Sequence of protein 1:
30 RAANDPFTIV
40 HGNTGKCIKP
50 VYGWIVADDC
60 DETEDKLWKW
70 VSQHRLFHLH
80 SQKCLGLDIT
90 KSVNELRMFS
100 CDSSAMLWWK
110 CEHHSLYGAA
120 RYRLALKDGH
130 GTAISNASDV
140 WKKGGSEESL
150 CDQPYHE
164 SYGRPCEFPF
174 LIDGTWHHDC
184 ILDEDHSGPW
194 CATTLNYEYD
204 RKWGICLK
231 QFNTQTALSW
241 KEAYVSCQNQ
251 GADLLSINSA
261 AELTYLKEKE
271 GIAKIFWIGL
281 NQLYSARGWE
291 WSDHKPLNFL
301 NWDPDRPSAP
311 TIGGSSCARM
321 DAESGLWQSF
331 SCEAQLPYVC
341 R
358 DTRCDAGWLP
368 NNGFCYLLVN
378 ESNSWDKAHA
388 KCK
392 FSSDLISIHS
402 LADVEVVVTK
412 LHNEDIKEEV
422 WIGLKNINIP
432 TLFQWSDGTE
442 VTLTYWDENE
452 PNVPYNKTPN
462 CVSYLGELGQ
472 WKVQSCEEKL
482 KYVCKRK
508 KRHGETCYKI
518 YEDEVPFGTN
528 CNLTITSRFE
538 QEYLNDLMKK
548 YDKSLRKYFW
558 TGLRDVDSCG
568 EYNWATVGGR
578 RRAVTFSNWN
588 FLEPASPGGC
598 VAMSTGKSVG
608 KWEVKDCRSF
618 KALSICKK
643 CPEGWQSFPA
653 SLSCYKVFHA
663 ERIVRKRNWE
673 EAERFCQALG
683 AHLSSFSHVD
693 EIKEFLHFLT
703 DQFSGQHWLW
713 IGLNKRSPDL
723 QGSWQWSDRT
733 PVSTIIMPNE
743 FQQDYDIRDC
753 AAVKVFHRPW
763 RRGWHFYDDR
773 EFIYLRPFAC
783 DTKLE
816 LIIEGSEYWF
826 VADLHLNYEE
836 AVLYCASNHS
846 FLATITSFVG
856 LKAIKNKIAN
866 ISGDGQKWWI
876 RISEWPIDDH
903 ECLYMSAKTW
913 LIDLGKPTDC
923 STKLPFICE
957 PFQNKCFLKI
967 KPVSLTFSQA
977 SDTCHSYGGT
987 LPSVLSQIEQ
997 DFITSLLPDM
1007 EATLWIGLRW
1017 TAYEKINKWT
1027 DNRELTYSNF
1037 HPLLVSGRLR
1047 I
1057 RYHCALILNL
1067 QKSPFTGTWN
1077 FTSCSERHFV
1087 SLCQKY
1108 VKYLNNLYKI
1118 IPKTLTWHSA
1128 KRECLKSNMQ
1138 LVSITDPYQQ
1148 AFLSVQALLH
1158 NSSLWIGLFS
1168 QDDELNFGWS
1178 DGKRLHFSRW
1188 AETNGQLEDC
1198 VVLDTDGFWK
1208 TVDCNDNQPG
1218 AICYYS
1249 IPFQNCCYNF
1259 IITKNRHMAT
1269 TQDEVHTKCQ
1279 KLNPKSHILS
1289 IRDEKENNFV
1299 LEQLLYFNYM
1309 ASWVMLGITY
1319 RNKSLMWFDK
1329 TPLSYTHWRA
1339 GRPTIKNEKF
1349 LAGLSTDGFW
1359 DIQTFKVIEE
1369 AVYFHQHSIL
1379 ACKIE

This data describes a binding interaction between two proteins.

Sequence of protein 2:
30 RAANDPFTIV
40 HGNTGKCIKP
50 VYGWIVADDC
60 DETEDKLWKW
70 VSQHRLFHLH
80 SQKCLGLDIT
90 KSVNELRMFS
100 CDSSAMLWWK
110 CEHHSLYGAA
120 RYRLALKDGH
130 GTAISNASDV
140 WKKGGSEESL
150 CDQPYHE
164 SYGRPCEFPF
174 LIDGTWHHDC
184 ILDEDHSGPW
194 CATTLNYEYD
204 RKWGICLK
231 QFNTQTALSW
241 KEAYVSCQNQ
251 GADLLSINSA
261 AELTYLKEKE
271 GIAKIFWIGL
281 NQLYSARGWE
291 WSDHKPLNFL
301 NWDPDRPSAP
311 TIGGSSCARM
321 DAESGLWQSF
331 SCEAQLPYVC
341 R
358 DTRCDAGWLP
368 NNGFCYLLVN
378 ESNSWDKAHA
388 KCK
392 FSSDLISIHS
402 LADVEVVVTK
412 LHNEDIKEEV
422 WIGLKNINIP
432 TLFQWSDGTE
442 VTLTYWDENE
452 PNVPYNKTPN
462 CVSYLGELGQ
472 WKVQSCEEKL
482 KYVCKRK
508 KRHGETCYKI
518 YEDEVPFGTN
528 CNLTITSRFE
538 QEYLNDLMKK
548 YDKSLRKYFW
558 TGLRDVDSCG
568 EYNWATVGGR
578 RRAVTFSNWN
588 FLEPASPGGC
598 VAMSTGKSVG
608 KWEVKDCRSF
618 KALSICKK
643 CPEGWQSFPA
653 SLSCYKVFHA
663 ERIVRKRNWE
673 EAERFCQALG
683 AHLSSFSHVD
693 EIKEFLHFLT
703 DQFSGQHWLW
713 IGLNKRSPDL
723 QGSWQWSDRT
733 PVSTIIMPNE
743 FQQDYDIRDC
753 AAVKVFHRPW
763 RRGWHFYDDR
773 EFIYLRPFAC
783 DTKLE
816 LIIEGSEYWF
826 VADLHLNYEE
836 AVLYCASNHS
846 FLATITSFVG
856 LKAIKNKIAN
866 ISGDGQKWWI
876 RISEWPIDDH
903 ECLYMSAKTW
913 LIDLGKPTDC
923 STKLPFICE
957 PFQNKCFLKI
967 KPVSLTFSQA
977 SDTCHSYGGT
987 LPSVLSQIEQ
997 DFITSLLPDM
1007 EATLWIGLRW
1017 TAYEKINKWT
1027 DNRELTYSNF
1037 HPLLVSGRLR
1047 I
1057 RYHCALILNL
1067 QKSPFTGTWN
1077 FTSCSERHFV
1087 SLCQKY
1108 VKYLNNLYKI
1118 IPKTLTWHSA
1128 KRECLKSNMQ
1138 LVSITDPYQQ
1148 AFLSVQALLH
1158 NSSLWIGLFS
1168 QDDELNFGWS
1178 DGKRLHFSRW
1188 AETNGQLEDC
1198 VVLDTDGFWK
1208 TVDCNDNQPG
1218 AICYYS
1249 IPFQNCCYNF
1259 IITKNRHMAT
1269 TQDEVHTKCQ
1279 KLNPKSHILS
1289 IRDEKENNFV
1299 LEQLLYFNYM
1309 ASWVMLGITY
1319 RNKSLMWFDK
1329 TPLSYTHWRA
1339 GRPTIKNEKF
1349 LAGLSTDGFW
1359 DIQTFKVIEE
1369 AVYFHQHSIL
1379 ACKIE

Residue-level contacts at the interface:
Residue R167 in protein 2 interacts with residue G313 in protein 1 (closest heavy-atom distance 3.1 Å).
Residue K205 in protein 2 is in contact with residue A309 in protein 1 (closest heavy-atom distance 3.4 Å).
Residue A119 in protein 2 is in contact with residue S593 in protein 1 (closest heavy-atom distance 3.8 Å).
Residue N1112 in protein 2 is in contact with residue H129 in protein 1 (closest heavy-atom distance 2.9 Å).
Residue W586 in protein 2 interacts with residue M105 in protein 1 (closest heavy-atom distance 3.4 Å).
Residue Q335 in protein 2 is in contact with residue S331 in protein 1 (closest heavy-atom distance 3.4 Å).
Residue I88 in protein 2 contacts residue E568 in protein 1 (closest heavy-atom distance 3.7 Å).
Residue K1109 in protein 2 is in contact with residue E94 in protein 1 (closest heavy-atom distance 2.9 Å).
Residue E568 in protein 2 contacts residue Y121 in protein 1 (closest heavy-atom distance 3.8 Å).
Residue E333 in protein 2 interacts with residue E333 in protein 1 (closest heavy-atom distance 3.1 Å).
Residue L589 in protein 2 interacts with residue W107 in protein 1 (closest heavy-atom distance 3.5 Å).
Residue S584 in protein 2 interacts with residue M105 in protein 1 (closest heavy-atom distance 3.6 Å).
Residue Q72 in protein 2 is in contact with residue F588 in protein 1 (closest heavy-atom distance 3.2 Å).
Residue P591 in protein 2 interacts with residue A118 in protein 1 (closest heavy-atom distance 3.0 Å).
Residue L589 in protein 2 contacts residue K109 in protein 1 (closest heavy-atom distance 3.4 Å).
Residue P591 in protein 2 is in contact with residue W107 in protein 1 (closest heavy-atom distance 3.2 Å).
Residue I88 in protein 2 contacts residue G567 in protein 1 (closest heavy-atom distance 3.3 Å).
Residue Q335 in protein 2 interacts with residue G314 in protein 1 (closest heavy-atom distance 3.2 Å).
Residue R120 in protein 2 is in contact with residue P594 in protein 1 (closest heavy-atom distance 3.8 Å).
Residue G314 in protein 2 is in contact with residue Q335 in protein 1 (closest heavy-atom distance 2.9 Å).
Residue K205 in protein 2 is in contact with residue I312 in protein 1 (closest heavy-atom distance 3.1 Å).
Residue P594 in protein 2 is in contact with residue R120 in protein 1 (closest heavy-atom distance 3.7 Å).
Residue W107 in protein 2 is in contact with residue P591 in protein 1 (closest heavy-atom distance 3.1 Å).
Residue S1134 in protein 2 interacts with residue Y51 in protein 1 (closest heavy-atom distance 2.5 Å).
Residue F588 in protein 2 interacts with residue W107 in protein 1 (closest heavy-atom distance 3.1 Å).
Residue T197 in protein 2 contacts residue I312 in protein 1 (closest heavy-atom distance 3.6 Å).
Residue T196 in protein 2 interacts with residue I312 in protein 1 (closest heavy-atom distance 3.3 Å).
Residue W107 in protein 2 interacts with residue L589 in protein 1 (closest heavy-atom distance 3.5 Å).
Residue V55 in protein 2 interacts with residue Y1222 in protein 1 (closest heavy-atom distance 3.6 Å).
Residue R167 in protein 2 interacts with residue G314 in protein 1 (closest heavy-atom distance 2.8 Å).
Residue Y51 in protein 2 is in contact with residue S1134 in protein 1 (closest heavy-atom distance 2.7 Å).
Residue Y121 in protein 2 interacts with residue G567 in protein 1 (closest heavy-atom distance 2.8 Å).
Residue G567 in protein 2 interacts with residue Y121 in protein 1 (closest heavy-atom distance 2.9 Å).
Residue F330 in protein 2 contacts residue A334 in protein 1 (closest heavy-atom distance 3.7 Å).
Residue K109 in protein 2 is in contact with residue L589 in protein 1 (closest heavy-atom distance 3.6 Å).
Residue W53 in protein 2 is in contact with residue K1109 in protein 1 (closest heavy-atom distance 3.3 Å).
Residue H129 in protein 2 contacts residue K1109 in protein 1 (closest heavy-atom distance 3.9 Å).
Residue K473 in protein 2 interacts with residue Y202 in protein 1 (closest heavy-atom distance 2.8 Å).
Residue Y165 in protein 2 is in contact with residue G313 in protein 1 (closest heavy-atom distance 3.9 Å).
Residue K1109 in protein 2 contacts residue W53 in protein 1 (closest heavy-atom distance 3.3 Å).
Residue Y51 in protein 2 is in contact with residue M1136 in protein 1 (closest heavy-atom distance 3.5 Å).
Residue I312 in protein 2 contacts residue R167 in protein 1 (closest heavy-atom distance 3.7 Å).
Residue V50 in protein 2 interacts with residue L1114 in protein 1 (closest heavy-atom distance 3.6 Å).
Residue A119 in protein 2 interacts with residue Y569 in protein 1 (closest heavy-atom distance 3.3 Å).
Residue F588 in protein 2 interacts with residue Q72 in protein 1 (closest heavy-atom distance 3.6 Å).
Residue G313 in protein 2 contacts residue R167 in protein 1 (closest heavy-atom distance 2.6 Å).
Residue A118 in protein 2 is in contact with residue P591 in protein 1 (closest heavy-atom distance 2.9 Å).
Residue K205 in protein 2 interacts with residue G313 in protein 1 (closest heavy-atom distance 3.8 Å).
Residue Y569 in protein 2 is in contact with residue A119 in protein 1 (closest heavy-atom distance 4.0 Å).
Residue I88 in protein 2 is in contact with residue Y569 in protein 1 (closest heavy-atom distance 3.5 Å).
Residue G313 in protein 2 interacts with residue Y165 in protein 1 (closest heavy-atom distance 3.6 Å).
Residue Y569 in protein 2 is in contact with residue I88 in protein 1 (closest heavy-atom distance 3.8 Å).
Residue Y202 in protein 2 is in contact with residue K473 in protein 1 (closest heavy-atom distance 3.5 Å).
Residue G314 in protein 2 contacts residue R167 in protein 1 (closest heavy-atom distance 3.4 Å).
Residue Y1222 in protein 2 is in contact with residue V55 in protein 1 (closest heavy-atom distance 3.6 Å).
Residue W107 in protein 2 contacts residue F588 in protein 1 (closest heavy-atom distance 3.3 Å).
Residue P591 in protein 2 interacts with residue A119 in protein 1 (closest heavy-atom distance 3.6 Å).
Residue I312 in protein 2 interacts with residue T197 in protein 1 (closest heavy-atom distance 3.8 Å).
Residue I312 in protein 2 interacts with residue T196 in protein 1 (closest heavy-atom distance 3.2 Å).
Residue M105 in protein 2 is in contact with residue W586 in protein 1 (closest heavy-atom distance 3.7 Å).